These two protein chains interact to form a complex.

Contacts between the two chains:
Residue V516 in chain B interacts with residue I4 in chain A (closest heavy-atom distance 3.3 Å).
Residue P1242 in chain B contacts residue Y11 in chain A (closest heavy-atom distance 3.2 Å).
Residue M1183 in chain B contacts residue F13 in chain A (closest heavy-atom distance 3.6 Å).
Residue M1022 in chain B contacts residue H5 in chain A (closest heavy-atom distance 3.4 Å).
Residue P1156 in chain B is in contact with residue K55 in chain A (closest heavy-atom distance 3.5 Å).
Residue K1357 in chain B is in contact with residue P1 in chain A (closest heavy-atom distance 3.5 Å).
Residue E951 in chain B contacts residue H5 in chain A (closest heavy-atom distance 3.3 Å).
Residue N1136 in chain B contacts residue L27 in chain A (closest heavy-atom distance 3.0 Å).
Residue S1094 in chain B contacts residue P29 in chain A (closest heavy-atom distance 3.4 Å).
Residue F1152 in chain B interacts with residue F25 in chain A (closest heavy-atom distance 3.2 Å).
Residue R1158 in chain B is in contact with residue S24 in chain A (closest heavy-atom distance 2.9 Å).
Residue Y949 in chain B interacts with residue I4 in chain A (closest heavy-atom distance 3.6 Å).
Residue F1121 in chain B is in contact with residue W70 in chain A (closest heavy-atom distance 3.5 Å).
Residue G1181 in chain B is in contact with residue F13 in chain A (closest heavy-atom distance 3.2 Å).
Residue N1136 in chain B interacts with residue P29 in chain A (closest heavy-atom distance 3.4 Å).
Residue F1134 in chain B contacts residue Y11 in chain A (closest heavy-atom distance 3.6 Å).
Residue G1151 in chain B contacts residue F25 in chain A (closest heavy-atom distance 3.5 Å).
Residue P1156 in chain B interacts with residue E86 in chain A (closest heavy-atom distance 3.5 Å).
Residue V1178 in chain B is in contact with residue Y11 in chain A (closest heavy-atom distance 3.4 Å).
Residue Q1355 in chain B interacts with residue L3 in chain A (closest heavy-atom distance 3.4 Å).
Residue F1121 in chain B is in contact with residue Y87 in chain A (closest heavy-atom distance 3.5 Å).
Residue F1121 in chain B contacts residue L71 in chain A (closest heavy-atom distance 3.3 Å).
Residue V1119 in chain B contacts residue Y87 in chain A (closest heavy-atom distance 2.9 Å).
Residue P1201 in chain B is in contact with residue F18 in chain A (closest heavy-atom distance 3.5 Å).
Residue N1136 in chain B contacts residue F25 in chain A (closest heavy-atom distance 3.3 Å).
Residue E1034 in chain B is in contact with residue H5 in chain A (closest heavy-atom distance 3.5 Å).
Residue S1208 in chain B is in contact with residue F18 in chain A (closest heavy-atom distance 3.3 Å).
Residue F1134 in chain B contacts residue F13 in chain A (closest heavy-atom distance 3.5 Å).
Residue D1123 in chain B interacts with residue G73 in chain A (closest heavy-atom distance 3.5 Å).
Residue G1180 in chain B is in contact with residue Y11 in chain A (closest heavy-atom distance 3.0 Å).
Residue G1181 in chain B contacts residue K14 in chain A (closest heavy-atom distance 3.5 Å).
Residue A1154 in chain B is in contact with residue K55 in chain A (closest heavy-atom distance 3.2 Å).
Residue F1244 in chain B is in contact with residue P6 in chain A (closest heavy-atom distance 3.2 Å).
Residue S1208 in chain B contacts residue Y23 in chain A (closest heavy-atom distance 3.2 Å).
Residue A1154 in chain B interacts with residue P29 in chain A (closest heavy-atom distance 3.4 Å).
Residue G1135 in chain B is in contact with residue D7 in chain A (closest heavy-atom distance 3.1 Å).
Residue N1136 in chain B is in contact with residue S26 in chain A (closest heavy-atom distance 2.9 Å).
Residue K1030 in chain B interacts with residue D30 in chain A (closest heavy-atom distance 3.4 Å).
Residue F1134 in chain B contacts residue D7 in chain A (closest heavy-atom distance 3.5 Å).
Residue D1182 in chain B interacts with residue K14 in chain A (closest heavy-atom distance 3.2 Å).
Residue D1153 in chain B interacts with residue K55 in chain A (closest heavy-atom distance 2.8 Å).
Residue Y537 in chain B is in contact with residue L3 in chain A (closest heavy-atom distance 3.6 Å).
Residue E1092 in chain B is in contact with residue D7 in chain A (closest heavy-atom distance 3.4 Å).
Residue Y1157 in chain B is in contact with residue E86 in chain A (closest heavy-atom distance 2.8 Å).
Residue E951 in chain B interacts with residue I4 in chain A (closest heavy-atom distance 3.4 Å).
Residue N1136 in chain B contacts residue D28 in chain A (closest heavy-atom distance 3.6 Å).
Residue P1118 in chain B contacts residue Y87 in chain A (closest heavy-atom distance 3.0 Å).
Residue R1158 in chain B is in contact with residue F61 in chain A (closest heavy-atom distance 3.5 Å).
Residue Y1199 in chain B interacts with residue L19 in chain A (closest heavy-atom distance 3.3 Å).
Residue F1244 in chain B is in contact with residue T8 in chain A (closest heavy-atom distance 3.4 Å).
Residue E1155 in chain B interacts with residue K55 in chain A (closest heavy-atom distance 3.0 Å).
Residue M1183 in chain B interacts with residue F15 in chain A (closest heavy-atom distance 3.6 Å).
Residue D1182 in chain B contacts residue F15 in chain A (closest heavy-atom distance 3.3 Å).
Residue S1021 in chain B contacts residue H5 in chain A (closest heavy-atom distance 3.5 Å).
Residue R1158 in chain B is in contact with residue Y23 in chain A (closest heavy-atom distance 3.5 Å).
Residue S1133 in chain B interacts with residue D7 in chain A (closest heavy-atom distance 3.0 Å).
Residue R1158 in chain B interacts with residue F25 in chain A (closest heavy-atom distance 3.5 Å).
Residue D1153 in chain B is in contact with residue F25 in chain A (closest heavy-atom distance 3.5 Å).
Residue S1352 in chain B is in contact with residue L3 in chain A (closest heavy-atom distance 3.4 Å).
Residue D1153 in chain B contacts residue R31 in chain A (closest heavy-atom distance 2.8 Å).

Sequence of chain B:
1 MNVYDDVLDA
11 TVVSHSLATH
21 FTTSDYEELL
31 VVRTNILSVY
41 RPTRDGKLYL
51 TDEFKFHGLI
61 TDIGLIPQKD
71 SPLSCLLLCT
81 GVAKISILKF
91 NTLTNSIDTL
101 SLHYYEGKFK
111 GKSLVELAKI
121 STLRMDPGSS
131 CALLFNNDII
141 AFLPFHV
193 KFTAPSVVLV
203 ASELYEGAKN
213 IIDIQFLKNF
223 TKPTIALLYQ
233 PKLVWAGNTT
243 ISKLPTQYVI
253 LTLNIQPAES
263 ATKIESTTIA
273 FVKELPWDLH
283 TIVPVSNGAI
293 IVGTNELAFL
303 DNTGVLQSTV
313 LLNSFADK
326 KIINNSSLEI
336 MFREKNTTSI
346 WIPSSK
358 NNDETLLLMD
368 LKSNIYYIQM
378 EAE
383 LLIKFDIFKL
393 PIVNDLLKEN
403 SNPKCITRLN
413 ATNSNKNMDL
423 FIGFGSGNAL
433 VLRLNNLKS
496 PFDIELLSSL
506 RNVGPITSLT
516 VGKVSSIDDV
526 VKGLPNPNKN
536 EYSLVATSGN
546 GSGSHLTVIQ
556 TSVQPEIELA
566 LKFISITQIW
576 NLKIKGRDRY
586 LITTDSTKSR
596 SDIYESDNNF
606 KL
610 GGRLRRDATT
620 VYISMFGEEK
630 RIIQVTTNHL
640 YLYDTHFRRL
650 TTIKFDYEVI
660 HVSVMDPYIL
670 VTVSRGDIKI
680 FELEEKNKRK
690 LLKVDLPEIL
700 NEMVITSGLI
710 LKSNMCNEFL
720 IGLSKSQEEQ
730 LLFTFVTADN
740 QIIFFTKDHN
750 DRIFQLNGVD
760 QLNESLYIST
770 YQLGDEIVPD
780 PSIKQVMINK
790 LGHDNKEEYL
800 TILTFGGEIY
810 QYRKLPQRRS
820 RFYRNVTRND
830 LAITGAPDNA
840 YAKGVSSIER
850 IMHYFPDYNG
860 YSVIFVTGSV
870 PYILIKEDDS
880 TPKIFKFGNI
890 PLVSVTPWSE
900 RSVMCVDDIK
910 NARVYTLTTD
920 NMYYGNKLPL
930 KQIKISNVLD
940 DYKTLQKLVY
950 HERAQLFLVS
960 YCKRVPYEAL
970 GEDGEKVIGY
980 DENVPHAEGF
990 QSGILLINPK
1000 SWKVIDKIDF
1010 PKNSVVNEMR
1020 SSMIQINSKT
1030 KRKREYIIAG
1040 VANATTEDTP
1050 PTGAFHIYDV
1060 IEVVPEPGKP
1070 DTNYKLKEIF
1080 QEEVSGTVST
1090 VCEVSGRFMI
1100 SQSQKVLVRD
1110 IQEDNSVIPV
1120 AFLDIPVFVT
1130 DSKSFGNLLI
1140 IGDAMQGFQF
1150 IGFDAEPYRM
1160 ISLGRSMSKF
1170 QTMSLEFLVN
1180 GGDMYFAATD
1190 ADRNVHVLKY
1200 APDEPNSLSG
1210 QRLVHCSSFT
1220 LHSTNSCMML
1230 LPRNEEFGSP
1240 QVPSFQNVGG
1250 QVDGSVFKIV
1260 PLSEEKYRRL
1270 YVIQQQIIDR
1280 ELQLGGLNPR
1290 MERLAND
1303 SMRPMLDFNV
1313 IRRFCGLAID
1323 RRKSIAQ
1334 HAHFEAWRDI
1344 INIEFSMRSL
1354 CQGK

Sequence of chain A:
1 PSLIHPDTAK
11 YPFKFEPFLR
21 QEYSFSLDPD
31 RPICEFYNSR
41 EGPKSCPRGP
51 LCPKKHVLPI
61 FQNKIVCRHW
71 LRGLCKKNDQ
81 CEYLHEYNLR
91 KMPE